Sequence of chain A:
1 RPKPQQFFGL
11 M

Residue-level contacts at the interface:
Residue Y139 in chain B is in contact with residue L10 in chain A (closest heavy-atom distance 3.6 Å).
Residue Y334 in chain B contacts residue G9 in chain A (closest heavy-atom distance 3.7 Å).
Residue Q71 in chain B is in contact with residue P4 in chain A (closest heavy-atom distance 4.5 Å).
Residue F315 in chain B is in contact with residue G9 in chain A (closest heavy-atom distance 3.7 Å).
Residue F315 in chain B contacts residue L10 in chain A (closest heavy-atom distance 3.6 Å).
Residue H155 in chain B interacts with residue L10 in chain A (closest heavy-atom distance 3.7 Å).
Residue Y325 in chain B interacts with residue F7 in chain A (closest heavy-atom distance 3.1 Å).
Residue N143 in chain B contacts residue F8 in chain A (closest heavy-atom distance 3.5 Å).
Residue M221 in chain B contacts residue P2 in chain A (closest heavy-atom distance 3.5 Å).
Residue W145 in chain B is in contact with residue L10 in chain A (closest heavy-atom distance 3.7 Å).
Residue H244 in chain B contacts residue M11 in chain A (closest heavy-atom distance 3.9 Å).
Residue C227 in chain B interacts with residue F8 in chain A (closest heavy-atom distance 4.6 Å).
Residue N143 in chain B is in contact with residue F7 in chain A (closest heavy-atom distance 4.1 Å).
Residue F314 in chain B is in contact with residue G9 in chain A (closest heavy-atom distance 4.4 Å).
Residue L326 in chain B contacts residue Q5 in chain A (closest heavy-atom distance 3.0 Å).
Residue N132 in chain B contacts residue M11 in chain A (closest heavy-atom distance 2.8 Å).
Residue S223 in chain B contacts residue P4 in chain A (closest heavy-atom distance 4.4 Å).
Residue C227 in chain B is in contact with residue L10 in chain A (closest heavy-atom distance 3.7 Å).
Residue N156 in chain B interacts with residue L10 in chain A (closest heavy-atom distance 3.5 Å).
Residue L326 in chain B interacts with residue Q6 in chain A (closest heavy-atom distance 3.8 Å).
Residue R224 in chain B interacts with residue Q5 in chain A (closest heavy-atom distance 4.5 Å).
Residue N70 in chain B contacts residue P4 in chain A (closest heavy-atom distance 4.5 Å).
Residue R224 in chain B interacts with residue K3 in chain A (closest heavy-atom distance 3.4 Å).
Residue K327 in chain B interacts with residue Q5 in chain A (closest heavy-atom distance 4.0 Å).
Residue F72 in chain B contacts residue Q5 in chain A (closest heavy-atom distance 3.1 Å).
Residue M338 in chain B contacts residue L10 in chain A (closest heavy-atom distance 4.0 Å).
Residue F314 in chain B interacts with residue F7 in chain A (closest heavy-atom distance 4.3 Å).
Residue F72 in chain B interacts with residue P4 in chain A (closest heavy-atom distance 4.8 Å).
Residue R224 in chain B interacts with residue P4 in chain A (closest heavy-atom distance 2.9 Å).
Residue F72 in chain B is in contact with residue Q6 in chain A (closest heavy-atom distance 3.3 Å).
Residue I160 in chain B contacts residue M11 in chain A (closest heavy-atom distance 3.6 Å).
Residue A140 in chain B is in contact with residue F7 in chain A (closest heavy-atom distance 4.0 Å).
Residue E219 in chain B interacts with residue P2 in chain A (closest heavy-atom distance 3.7 Å).
Residue M221 in chain B interacts with residue P4 in chain A (closest heavy-atom distance 3.9 Å).
Residue Y325 in chain B is in contact with residue Q5 in chain A (closest heavy-atom distance 3.6 Å).
Residue Y325 in chain B is in contact with residue Q6 in chain A (closest heavy-atom distance 4.0 Å).
Residue Q71 in chain B interacts with residue Q5 in chain A (closest heavy-atom distance 3.0 Å).
Residue M228 in chain B contacts residue F8 in chain A (closest heavy-atom distance 3.5 Å).
Residue L326 in chain B is in contact with residue K3 in chain A (closest heavy-atom distance 4.5 Å).
Residue F164 in chain B is in contact with residue M11 in chain A (closest heavy-atom distance 4.5 Å).
Residue Y334 in chain B interacts with residue L10 in chain A (closest heavy-atom distance 2.8 Å).
Residue Q212 in chain B is in contact with residue M11 in chain A (closest heavy-atom distance 3.9 Å).
Residue N136 in chain B is in contact with residue L10 in chain A (closest heavy-atom distance 3.1 Å).
Residue N136 in chain B contacts residue M11 in chain A (closest heavy-atom distance 4.2 Å).
Residue M338 in chain B is in contact with residue M11 in chain A (closest heavy-atom distance 4.4 Å).
Residue Q331 in chain B interacts with residue F7 in chain A (closest heavy-atom distance 4.0 Å).
Residue Y334 in chain B contacts residue F7 in chain A (closest heavy-atom distance 3.6 Å).
Residue N132 in chain B is in contact with residue L10 in chain A (closest heavy-atom distance 4.7 Å).
Residue V163 in chain B interacts with residue M11 in chain A (closest heavy-atom distance 4.2 Å).
Residue F315 in chain B contacts residue M11 in chain A (closest heavy-atom distance 3.7 Å).
Residue I330 in chain B interacts with residue F7 in chain A (closest heavy-atom distance 3.5 Å).
Residue V247 in chain B interacts with residue M11 in chain A (closest heavy-atom distance 4.0 Å).
Residue R224 in chain B contacts residue F8 in chain A (closest heavy-atom distance 3.6 Å).
Residue F311 in chain B contacts residue M11 in chain A (closest heavy-atom distance 3.4 Å).
Residue N143 in chain B interacts with residue Q6 in chain A (closest heavy-atom distance 3.5 Å).
Residue Y139 in chain B contacts residue F8 in chain A (closest heavy-atom distance 3.3 Å).
Residue R224 in chain B contacts residue Q6 in chain A (closest heavy-atom distance 2.8 Å).
Residue F72 in chain B interacts with residue F7 in chain A (closest heavy-atom distance 3.5 Å).
Residue V226 in chain B is in contact with residue F8 in chain A (closest heavy-atom distance 3.8 Å).
Residue M221 in chain B interacts with residue K3 in chain A (closest heavy-atom distance 4.2 Å).

Sequence of chain B:
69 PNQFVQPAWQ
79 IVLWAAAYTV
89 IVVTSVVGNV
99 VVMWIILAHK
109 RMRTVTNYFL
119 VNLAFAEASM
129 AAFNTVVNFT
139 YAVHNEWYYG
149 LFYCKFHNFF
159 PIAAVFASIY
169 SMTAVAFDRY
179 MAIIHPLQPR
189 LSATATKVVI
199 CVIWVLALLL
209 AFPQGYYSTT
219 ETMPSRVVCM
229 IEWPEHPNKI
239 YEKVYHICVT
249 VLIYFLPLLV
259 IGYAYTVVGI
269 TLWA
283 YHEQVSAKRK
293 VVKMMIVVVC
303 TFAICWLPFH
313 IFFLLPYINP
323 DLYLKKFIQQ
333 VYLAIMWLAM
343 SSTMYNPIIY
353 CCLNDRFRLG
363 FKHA

This data describes a binding interaction between two proteins.